Interface contacts:
Residue V107 in the first protein interacts with residue H30 in the second protein (closest heavy-atom distance 3.2 Å).
Residue P138 in the first protein interacts with residue A14 in the second protein (closest heavy-atom distance 3.6 Å).
Residue R91 in the first protein contacts residue K2 in the second protein (closest heavy-atom distance 3.2 Å).
Residue G92 in the first protein contacts residue M1 in the second protein (closest heavy-atom distance 3.6 Å).
Residue I136 in the first protein interacts with residue C18 in the second protein (closest heavy-atom distance 3.4 Å).
Residue G61 in the first protein interacts with residue E10 in the second protein (closest heavy-atom distance 3.5 Å).
Residue I105 in the first protein interacts with residue C18 in the second protein (closest heavy-atom distance 3.8 Å).
Residue E93 in the first protein contacts residue Y9 in the second protein (closest heavy-atom distance 3.8 Å).
Residue I105 in the first protein is in contact with residue S17 in the second protein (closest heavy-atom distance 3.8 Å).
Residue R177 in the first protein contacts residue D31 in the second protein (closest heavy-atom distance 3.5 Å).
Residue F176 in the first protein interacts with residue L32 in the second protein (closest heavy-atom distance 3.5 Å).
Residue R111 in the first protein interacts with residue V28 in the second protein (closest heavy-atom distance 3.4 Å).
Residue F137 in the first protein is in contact with residue I12 in the second protein (closest heavy-atom distance 3.4 Å).
Residue R177 in the first protein interacts with residue H30 in the second protein (closest heavy-atom distance 3.2 Å).
Residue E139 in the first protein interacts with residue A14 in the second protein (closest heavy-atom distance 3.5 Å).
Residue R111 in the first protein contacts residue G29 in the second protein (closest heavy-atom distance 3.2 Å).
Residue K178 in the first protein is in contact with residue N33 in the second protein (closest heavy-atom distance 3.5 Å).
Residue R94 in the first protein interacts with residue E10 in the second protein (closest heavy-atom distance 3.5 Å).
Residue K63 in the first protein contacts residue I5 in the second protein (closest heavy-atom distance 3.3 Å).
Residue R177 in the first protein contacts residue N33 in the second protein (closest heavy-atom distance 3.8 Å).
Residue R109 in the first protein is in contact with residue C18 in the second protein (closest heavy-atom distance 3.4 Å).
Residue R91 in the first protein contacts residue M1 in the second protein (closest heavy-atom distance 3.5 Å).
Residue I105 in the first protein interacts with residue A14 in the second protein (closest heavy-atom distance 3.4 Å).
Residue R111 in the first protein interacts with residue T27 in the second protein (closest heavy-atom distance 3.6 Å).
Residue P108 in the first protein is in contact with residue C18 in the second protein (closest heavy-atom distance 2.8 Å).
Residue R101 in the first protein contacts residue T13 in the second protein (closest heavy-atom distance 3.4 Å).
Residue E97 in the first protein interacts with residue T13 in the second protein (closest heavy-atom distance 3.8 Å).
Residue R111 in the first protein is in contact with residue I24 in the second protein (closest heavy-atom distance 3.7 Å).
Residue E139 in the first protein is in contact with residue I12 in the second protein (closest heavy-atom distance 3.0 Å).
Residue G61 in the first protein contacts residue H6 in the second protein (closest heavy-atom distance 2.9 Å).
Residue D143 in the first protein is in contact with residue K23 in the second protein (closest heavy-atom distance 3.4 Å).
Residue I105 in the first protein interacts with residue T13 in the second protein (closest heavy-atom distance 3.8 Å).
Residue P108 in the first protein is in contact with residue H30 in the second protein (closest heavy-atom distance 3.4 Å).
Residue P138 in the first protein interacts with residue S17 in the second protein (closest heavy-atom distance 3.7 Å).
Residue R177 in the first protein is in contact with residue G29 in the second protein (closest heavy-atom distance 3.4 Å).
Residue G61 in the first protein is in contact with residue P7 in the second protein (closest heavy-atom distance 3.6 Å).
Residue E93 in the first protein contacts residue M1 in the second protein (closest heavy-atom distance 3.0 Å).
Residue R94 in the first protein interacts with residue T13 in the second protein (closest heavy-atom distance 3.4 Å).
Residue R109 in the first protein contacts residue N20 in the second protein (closest heavy-atom distance 3.1 Å).
Residue Q62 in the first protein interacts with residue H6 in the second protein (closest heavy-atom distance 3.6 Å).
Residue P108 in the first protein is in contact with residue G19 in the second protein (closest heavy-atom distance 3.7 Å).
Residue A57 in the first protein is in contact with residue I12 in the second protein (closest heavy-atom distance 3.8 Å).
Residue Y142 in the first protein interacts with residue N20 in the second protein (closest heavy-atom distance 3.7 Å).
Residue R177 in the first protein interacts with residue L32 in the second protein (closest heavy-atom distance 3.8 Å).
Residue P138 in the first protein is in contact with residue S15 in the second protein (closest heavy-atom distance 3.7 Å).
Residue G61 in the first protein contacts residue I12 in the second protein (closest heavy-atom distance 3.7 Å).
Residue D112 in the first protein contacts residue T27 in the second protein (closest heavy-atom distance 3.8 Å).
Residue I110 in the first protein is in contact with residue H30 in the second protein (closest heavy-atom distance 3.5 Å).
Residue I59 in the first protein interacts with residue I12 in the second protein (closest heavy-atom distance 3.5 Å).
Residue D112 in the first protein contacts residue V28 in the second protein (closest heavy-atom distance 3.7 Å).
Residue Y142 in the first protein interacts with residue K23 in the second protein (closest heavy-atom distance 3.4 Å).
Residue A58 in the first protein is in contact with residue I12 in the second protein (closest heavy-atom distance 3.4 Å).
Residue P108 in the first protein interacts with residue N20 in the second protein (closest heavy-atom distance 3.0 Å).
Residue R91 in the first protein contacts residue H6 in the second protein (closest heavy-atom distance 3.4 Å).
Residue R109 in the first protein interacts with residue K23 in the second protein (closest heavy-atom distance 3.1 Å).
Residue R94 in the first protein contacts residue H6 in the second protein (closest heavy-atom distance 3.8 Å).
Residue F113 in the first protein interacts with residue V28 in the second protein (closest heavy-atom distance 3.6 Å).
Residue R111 in the first protein interacts with residue K23 in the second protein (closest heavy-atom distance 3.3 Å).
Residue T104 in the first protein contacts residue C16 in the second protein (closest heavy-atom distance 3.5 Å).
Residue I105 in the first protein interacts with residue S15 in the second protein (closest heavy-atom distance 3.2 Å).

This data describes a binding interaction between two proteins.

Sequence of the second protein:
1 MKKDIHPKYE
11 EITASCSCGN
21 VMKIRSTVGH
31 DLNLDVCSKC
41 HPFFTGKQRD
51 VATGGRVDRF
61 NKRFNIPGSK

Sequence of the first protein:
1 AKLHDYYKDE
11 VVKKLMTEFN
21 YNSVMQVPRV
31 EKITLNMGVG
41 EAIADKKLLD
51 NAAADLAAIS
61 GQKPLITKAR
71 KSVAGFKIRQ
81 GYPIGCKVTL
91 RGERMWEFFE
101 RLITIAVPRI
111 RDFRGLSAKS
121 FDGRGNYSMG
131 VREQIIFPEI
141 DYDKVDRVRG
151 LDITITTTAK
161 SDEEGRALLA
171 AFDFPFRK